Sequence of protein 1:
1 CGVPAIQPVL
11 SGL

Sequence of protein 2:
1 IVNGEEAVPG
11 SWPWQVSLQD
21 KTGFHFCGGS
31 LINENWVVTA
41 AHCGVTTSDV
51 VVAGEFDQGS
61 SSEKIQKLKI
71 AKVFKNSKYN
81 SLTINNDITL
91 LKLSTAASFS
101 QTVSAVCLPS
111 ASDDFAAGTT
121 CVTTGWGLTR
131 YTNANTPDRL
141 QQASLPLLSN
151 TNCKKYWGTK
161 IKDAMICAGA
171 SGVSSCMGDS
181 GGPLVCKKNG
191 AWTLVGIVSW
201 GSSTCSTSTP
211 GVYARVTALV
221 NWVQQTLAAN

Residue-level contacts at the interface:
Residue W192 in protein 2 is in contact with residue G2 in protein 1 (closest heavy-atom distance 2.6 Å).
Residue V8 in protein 2 interacts with residue P8 in protein 1 (closest heavy-atom distance 4.9 Å).
Residue W192 in protein 2 interacts with residue V3 in protein 1 (closest heavy-atom distance 4.8 Å).
Residue S144 in protein 2 interacts with residue G12 in protein 1 (closest heavy-atom distance 3.5 Å).
Residue V8 in protein 2 contacts residue I6 in protein 1 (closest heavy-atom distance 3.9 Å).
Residue W14 in protein 2 is in contact with residue G2 in protein 1 (closest heavy-atom distance 3.7 Å).
Residue W14 in protein 2 contacts residue P4 in protein 1 (closest heavy-atom distance 4.4 Å).
Residue A105 in protein 2 interacts with residue C1 in protein 1 (closest heavy-atom distance 3.5 Å).
Residue W192 in protein 2 contacts residue P8 in protein 1 (closest heavy-atom distance 4.0 Å).
Residue C107 in protein 2 interacts with residue G2 in protein 1 (closest heavy-atom distance 3.7 Å).
Residue Q142 in protein 2 contacts residue V9 in protein 1 (closest heavy-atom distance 2.9 Å).
Residue E5 in protein 2 is in contact with residue V9 in protein 1 (closest heavy-atom distance 4.4 Å).
Residue A191 in protein 2 contacts residue G2 in protein 1 (closest heavy-atom distance 3.4 Å).
Residue Q101 in protein 2 contacts residue A5 in protein 1 (closest heavy-atom distance 3.5 Å).
Residue V106 in protein 2 contacts residue G2 in protein 1 (closest heavy-atom distance 4.0 Å).
Residue S11 in protein 2 contacts residue P8 in protein 1 (closest heavy-atom distance 3.6 Å).
Residue C107 in protein 2 is in contact with residue C1 in protein 1 (closest heavy-atom distance 2.0 Å).
Residue S144 in protein 2 interacts with residue L13 in protein 1 (closest heavy-atom distance 4.1 Å).
Residue G190 in protein 2 interacts with residue V3 in protein 1 (closest heavy-atom distance 3.9 Å).
Residue V122 in protein 2 interacts with residue L10 in protein 1 (closest heavy-atom distance 3.7 Å).
Residue A191 in protein 2 is in contact with residue C1 in protein 1 (closest heavy-atom distance 3.9 Å).
Residue G10 in protein 2 is in contact with residue P4 in protein 1 (closest heavy-atom distance 4.8 Å).
Residue A143 in protein 2 contacts residue L10 in protein 1 (closest heavy-atom distance 4.9 Å).
Residue E5 in protein 2 is in contact with residue S11 in protein 1 (closest heavy-atom distance 2.7 Å).
Residue E5 in protein 2 interacts with residue L10 in protein 1 (closest heavy-atom distance 3.8 Å).
Residue S11 in protein 2 is in contact with residue P4 in protein 1 (closest heavy-atom distance 3.4 Å).
Residue W192 in protein 2 interacts with residue L10 in protein 1 (closest heavy-atom distance 4.2 Å).
Residue P13 in protein 2 is in contact with residue P4 in protein 1 (closest heavy-atom distance 3.8 Å).
Residue T102 in protein 2 is in contact with residue I6 in protein 1 (closest heavy-atom distance 4.0 Å).
Residue G190 in protein 2 interacts with residue G2 in protein 1 (closest heavy-atom distance 4.4 Å).
Residue G10 in protein 2 interacts with residue I6 in protein 1 (closest heavy-atom distance 4.0 Å).
Residue T120 in protein 2 is in contact with residue L13 in protein 1 (closest heavy-atom distance 3.1 Å).
Residue A105 in protein 2 is in contact with residue G2 in protein 1 (closest heavy-atom distance 2.8 Å).
Residue S144 in protein 2 contacts residue S11 in protein 1 (closest heavy-atom distance 4.8 Å).
Residue T120 in protein 2 interacts with residue G12 in protein 1 (closest heavy-atom distance 3.9 Å).
Residue V106 in protein 2 contacts residue C1 in protein 1 (closest heavy-atom distance 3.8 Å).
Residue W14 in protein 2 is in contact with residue V3 in protein 1 (closest heavy-atom distance 4.3 Å).
Residue V8 in protein 2 interacts with residue V9 in protein 1 (closest heavy-atom distance 3.9 Å).
Residue W192 in protein 2 is in contact with residue P4 in protein 1 (closest heavy-atom distance 3.9 Å).
Residue A191 in protein 2 interacts with residue V3 in protein 1 (closest heavy-atom distance 4.0 Å).
Residue Q142 in protein 2 is in contact with residue L10 in protein 1 (closest heavy-atom distance 3.6 Å).
Residue V8 in protein 2 contacts residue Q7 in protein 1 (closest heavy-atom distance 4.3 Å).
Residue S144 in protein 2 contacts residue L10 in protein 1 (closest heavy-atom distance 4.5 Å).
Residue W12 in protein 2 contacts residue L10 in protein 1 (closest heavy-atom distance 4.3 Å).
Residue S11 in protein 2 interacts with residue Q7 in protein 1 (closest heavy-atom distance 3.9 Å).
Residue Q101 in protein 2 interacts with residue I6 in protein 1 (closest heavy-atom distance 4.2 Å).
Residue W12 in protein 2 interacts with residue P8 in protein 1 (closest heavy-atom distance 3.4 Å).
Residue P9 in protein 2 contacts residue I6 in protein 1 (closest heavy-atom distance 3.7 Å).
Residue S11 in protein 2 interacts with residue I6 in protein 1 (closest heavy-atom distance 3.1 Å).

The following describes two proteins that form a bound complex.